This data describes a binding interaction between two proteins.

Contacts between the two chains:
Residue Q75 in the second protein is in contact with residue F172 in the first protein (closest heavy-atom distance 3.7 Å).
Residue A73 in the second protein contacts residue P69 in the first protein (closest heavy-atom distance 3.3 Å).
Residue Q109 in the second protein contacts residue S8 in the first protein (closest heavy-atom distance 4.8 Å).
Residue F110 in the second protein contacts residue P66 in the first protein (closest heavy-atom distance 4.8 Å).
Residue V72 in the second protein contacts residue P69 in the first protein (closest heavy-atom distance 3.9 Å).
Residue V102 in the second protein interacts with residue F172 in the first protein (closest heavy-atom distance 3.6 Å).
Residue Q75 in the second protein interacts with residue A67 in the first protein (closest heavy-atom distance 3.7 Å).
Residue N111 in the second protein interacts with residue V65 in the first protein (closest heavy-atom distance 4.8 Å).
Residue A73 in the second protein is in contact with residue V68 in the first protein (closest heavy-atom distance 3.3 Å).
Residue N70 in the second protein interacts with residue P69 in the first protein (closest heavy-atom distance 3.4 Å).
Residue Q109 in the second protein contacts residue F172 in the first protein (closest heavy-atom distance 3.5 Å).
Residue S103 in the second protein contacts residue R44 in the first protein (closest heavy-atom distance 3.8 Å).
Residue N111 in the second protein is in contact with residue V68 in the first protein (closest heavy-atom distance 3.3 Å).
Residue N113 in the second protein contacts residue N70 in the first protein (closest heavy-atom distance 4.7 Å).
Residue V102 in the second protein contacts residue F10 in the first protein (closest heavy-atom distance 3.3 Å).
Residue V151 in the second protein interacts with residue S170 in the first protein (closest heavy-atom distance 4.0 Å).
Residue A73 in the second protein contacts residue A67 in the first protein (closest heavy-atom distance 3.5 Å).
Residue Q75 in the second protein is in contact with residue P66 in the first protein (closest heavy-atom distance 3.1 Å).
Residue N70 in the second protein contacts residue T71 in the first protein (closest heavy-atom distance 4.4 Å).
Residue N156 in the second protein contacts residue P69 in the first protein (closest heavy-atom distance 3.6 Å).
Residue R99 in the second protein interacts with residue F10 in the first protein (closest heavy-atom distance 3.9 Å).
Residue F157 in the second protein contacts residue T71 in the first protein (closest heavy-atom distance 2.9 Å).
Residue T152 in the second protein is in contact with residue A67 in the first protein (closest heavy-atom distance 3.6 Å).
Residue R99 in the second protein contacts residue G42 in the first protein (closest heavy-atom distance 3.7 Å).
Residue T71 in the second protein interacts with residue P69 in the first protein (closest heavy-atom distance 3.7 Å).
Residue V102 in the second protein interacts with residue D9 in the first protein (closest heavy-atom distance 3.4 Å).
Residue Q75 in the second protein interacts with residue V65 in the first protein (closest heavy-atom distance 2.9 Å).
Residue I155 in the second protein interacts with residue L166 in the first protein (closest heavy-atom distance 4.7 Å).
Residue F157 in the second protein is in contact with residue P69 in the first protein (closest heavy-atom distance 4.2 Å).
Residue Q75 in the second protein interacts with residue G169 in the first protein (closest heavy-atom distance 4.0 Å).
Residue R99 in the second protein is in contact with residue T43 in the first protein (closest heavy-atom distance 3.9 Å).
Residue C74 in the second protein is in contact with residue A67 in the first protein (closest heavy-atom distance 4.4 Å).
Residue G159 in the second protein interacts with residue L166 in the first protein (closest heavy-atom distance 3.9 Å).
Residue V98 in the second protein contacts residue F10 in the first protein (closest heavy-atom distance 3.5 Å).
Residue N111 in the second protein interacts with residue A67 in the first protein (closest heavy-atom distance 4.1 Å).
Residue Q109 in the second protein is in contact with residue R63 in the first protein (closest heavy-atom distance 3.0 Å).
Residue F110 in the second protein contacts residue V65 in the first protein (closest heavy-atom distance 4.1 Å).
Residue N158 in the second protein contacts residue N156 in the first protein (closest heavy-atom distance 4.0 Å).
Residue I155 in the second protein contacts residue A67 in the first protein (closest heavy-atom distance 4.1 Å).
Residue N158 in the second protein interacts with residue V72 in the first protein (closest heavy-atom distance 4.7 Å).
Residue V102 in the second protein is in contact with residue S8 in the first protein (closest heavy-atom distance 4.0 Å).
Residue I155 in the second protein interacts with residue V68 in the first protein (closest heavy-atom distance 4.8 Å).
Residue F157 in the second protein contacts residue V72 in the first protein (closest heavy-atom distance 4.0 Å).
Residue R99 in the second protein contacts residue P41 in the first protein (closest heavy-atom distance 3.2 Å).
Residue N95 in the second protein is in contact with residue F10 in the first protein (closest heavy-atom distance 4.0 Å).
Residue R99 in the second protein contacts residue D9 in the first protein (closest heavy-atom distance 4.7 Å).
Residue F157 in the second protein is in contact with residue F157 in the first protein (closest heavy-atom distance 3.9 Å).
Residue N111 in the second protein contacts residue P66 in the first protein (closest heavy-atom distance 3.7 Å).
Residue I155 in the second protein is in contact with residue P69 in the first protein (closest heavy-atom distance 4.2 Å).
Residue N158 in the second protein is in contact with residue I162 in the first protein (closest heavy-atom distance 4.2 Å).
Residue Q96 in the second protein is in contact with residue G42 in the first protein (closest heavy-atom distance 3.6 Å).
Residue T152 in the second protein contacts residue S170 in the first protein (closest heavy-atom distance 4.6 Å).
Residue T71 in the second protein is in contact with residue T71 in the first protein (closest heavy-atom distance 3.5 Å).
Residue S103 in the second protein is in contact with residue S8 in the first protein (closest heavy-atom distance 3.7 Å).
Residue N158 in the second protein is in contact with residue F157 in the first protein (closest heavy-atom distance 3.9 Å).
Residue Q109 in the second protein interacts with residue V65 in the first protein (closest heavy-atom distance 3.9 Å).
Residue S107 in the second protein interacts with residue S8 in the first protein (closest heavy-atom distance 4.8 Å).
Residue Q75 in the second protein interacts with residue S170 in the first protein (closest heavy-atom distance 2.8 Å).
Residue N70 in the second protein is in contact with residue N70 in the first protein (closest heavy-atom distance 2.9 Å).
Residue S103 in the second protein is in contact with residue D9 in the first protein (closest heavy-atom distance 2.6 Å).

Sequence of the second protein:
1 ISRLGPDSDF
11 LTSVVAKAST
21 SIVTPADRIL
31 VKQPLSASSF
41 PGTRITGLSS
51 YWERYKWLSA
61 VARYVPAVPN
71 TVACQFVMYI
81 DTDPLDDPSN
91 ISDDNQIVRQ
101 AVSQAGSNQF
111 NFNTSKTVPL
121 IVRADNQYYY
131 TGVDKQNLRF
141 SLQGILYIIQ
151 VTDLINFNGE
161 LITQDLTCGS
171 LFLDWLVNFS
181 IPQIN

Sequence of the first protein:
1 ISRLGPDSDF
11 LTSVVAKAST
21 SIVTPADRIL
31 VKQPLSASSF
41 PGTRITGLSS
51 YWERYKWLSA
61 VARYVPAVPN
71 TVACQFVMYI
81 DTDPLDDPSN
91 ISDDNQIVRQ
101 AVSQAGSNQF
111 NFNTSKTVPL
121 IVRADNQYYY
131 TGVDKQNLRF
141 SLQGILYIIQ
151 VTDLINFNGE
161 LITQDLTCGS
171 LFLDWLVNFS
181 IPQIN